Sequence of the first protein:
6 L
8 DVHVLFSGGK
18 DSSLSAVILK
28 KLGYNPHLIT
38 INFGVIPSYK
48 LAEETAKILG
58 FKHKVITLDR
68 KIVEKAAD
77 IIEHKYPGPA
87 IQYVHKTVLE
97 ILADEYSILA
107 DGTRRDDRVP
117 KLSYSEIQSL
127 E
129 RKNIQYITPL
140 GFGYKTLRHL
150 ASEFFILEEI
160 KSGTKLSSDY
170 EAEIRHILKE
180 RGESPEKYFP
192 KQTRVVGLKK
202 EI

Sequence of the second protein:
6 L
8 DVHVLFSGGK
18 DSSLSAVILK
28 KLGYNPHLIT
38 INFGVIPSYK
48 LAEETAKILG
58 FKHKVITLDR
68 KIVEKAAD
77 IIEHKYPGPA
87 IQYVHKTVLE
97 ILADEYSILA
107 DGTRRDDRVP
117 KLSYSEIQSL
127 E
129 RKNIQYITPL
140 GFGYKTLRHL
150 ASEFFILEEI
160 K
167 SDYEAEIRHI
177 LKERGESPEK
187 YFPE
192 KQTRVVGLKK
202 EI

Contacts between the two chains:
Residue I135 in the first protein contacts residue G140 in the second protein (closest heavy-atom distance 3.8 Å).
Residue R111 in the first protein contacts residue Y120 in the second protein (closest heavy-atom distance 3.1 Å).
Residue F141 in the first protein contacts residue L29 in the second protein (closest heavy-atom distance 3.9 Å).
Residue K201 in the first protein is in contact with residue L29 in the second protein (closest heavy-atom distance 4.5 Å).
Residue R114 in the first protein interacts with residue Y120 in the second protein (closest heavy-atom distance 3.5 Å).
Residue Y120 in the first protein contacts residue D112 in the second protein (closest heavy-atom distance 3.5 Å).
Residue R111 in the first protein is in contact with residue I123 in the second protein (closest heavy-atom distance 3.6 Å).
Residue D112 in the first protein contacts residue Q124 in the second protein (closest heavy-atom distance 4.5 Å).
Residue G140 in the first protein is in contact with residue T136 in the second protein (closest heavy-atom distance 3.0 Å).
Residue Q124 in the first protein is in contact with residue D112 in the second protein (closest heavy-atom distance 3.4 Å).
Residue Q133 in the first protein contacts residue T145 in the second protein (closest heavy-atom distance 2.5 Å).
Residue G140 in the first protein is in contact with residue Y134 in the second protein (closest heavy-atom distance 4.3 Å).
Residue G140 in the first protein contacts residue I135 in the second protein (closest heavy-atom distance 3.8 Å).
Residue K28 in the first protein contacts residue L29 in the second protein (closest heavy-atom distance 4.3 Å).
Residue I123 in the first protein is in contact with residue R111 in the second protein (closest heavy-atom distance 3.8 Å).
Residue Y31 in the first protein interacts with residue L149 in the second protein (closest heavy-atom distance 3.9 Å).
Residue L29 in the first protein is in contact with residue F153 in the second protein (closest heavy-atom distance 3.7 Å).
Residue P137 in the first protein is in contact with residue P137 in the second protein (closest heavy-atom distance 4.5 Å).
Residue I132 in the first protein contacts residue K144 in the second protein (closest heavy-atom distance 3.9 Å).
Residue P137 in the first protein contacts residue F141 in the second protein (closest heavy-atom distance 4.0 Å).
Residue L29 in the first protein contacts residue F141 in the second protein (closest heavy-atom distance 3.7 Å).
Residue K28 in the first protein interacts with residue K28 in the second protein (closest heavy-atom distance 3.6 Å).
Residue L29 in the first protein is in contact with residue I25 in the second protein (closest heavy-atom distance 3.7 Å).
Residue Q124 in the first protein is in contact with residue R111 in the second protein (closest heavy-atom distance 3.6 Å).
Residue F153 in the first protein is in contact with residue L29 in the second protein (closest heavy-atom distance 3.8 Å).
Residue E152 in the first protein is in contact with residue G30 in the second protein (closest heavy-atom distance 4.5 Å).
Residue F141 in the first protein is in contact with residue P137 in the second protein (closest heavy-atom distance 4.0 Å).
Residue T136 in the first protein interacts with residue G140 in the second protein (closest heavy-atom distance 3.0 Å).
Residue L29 in the first protein contacts residue L149 in the second protein (closest heavy-atom distance 3.6 Å).
Residue K28 in the first protein contacts residue F153 in the second protein (closest heavy-atom distance 4.4 Å).
Residue K201 in the first protein interacts with residue G30 in the second protein (closest heavy-atom distance 4.5 Å).
Residue D112 in the first protein is in contact with residue Y120 in the second protein (closest heavy-atom distance 3.5 Å).
Residue I135 in the first protein contacts residue T145 in the second protein (closest heavy-atom distance 3.5 Å).
Residue Y120 in the first protein is in contact with residue R111 in the second protein (closest heavy-atom distance 3.8 Å).
Residue R111 in the first protein is in contact with residue Y134 in the second protein (closest heavy-atom distance 3.1 Å).
Residue L149 in the first protein is in contact with residue L29 in the second protein (closest heavy-atom distance 3.7 Å).
Residue Y134 in the first protein is in contact with residue G140 in the second protein (closest heavy-atom distance 4.2 Å).
Residue Y134 in the first protein interacts with residue R111 in the second protein (closest heavy-atom distance 3.3 Å).
Residue T145 in the first protein interacts with residue I135 in the second protein (closest heavy-atom distance 3.6 Å).
Residue R111 in the first protein contacts residue E127 in the second protein (closest heavy-atom distance 3.0 Å).
Residue G30 in the first protein is in contact with residue K201 in the second protein (closest heavy-atom distance 4.5 Å).
Residue F141 in the first protein is in contact with residue I135 in the second protein (closest heavy-atom distance 3.7 Å).
Residue Q133 in the first protein interacts with residue K144 in the second protein (closest heavy-atom distance 3.7 Å).
Residue I25 in the first protein interacts with residue L29 in the second protein (closest heavy-atom distance 3.8 Å).
Residue T145 in the first protein is in contact with residue Q133 in the second protein (closest heavy-atom distance 2.7 Å).
Residue T145 in the first protein is in contact with residue Y31 in the second protein (closest heavy-atom distance 3.3 Å).
Residue K144 in the first protein contacts residue I132 in the second protein (closest heavy-atom distance 4.6 Å).
Residue G140 in the first protein interacts with residue G140 in the second protein (closest heavy-atom distance 4.5 Å).
Residue I135 in the first protein is in contact with residue F141 in the second protein (closest heavy-atom distance 3.8 Å).
Residue F153 in the first protein interacts with residue K28 in the second protein (closest heavy-atom distance 4.3 Å).
Residue L149 in the first protein is in contact with residue Y31 in the second protein (closest heavy-atom distance 3.7 Å).
Residue Y31 in the first protein is in contact with residue H148 in the second protein (closest heavy-atom distance 3.6 Å).
Residue Y31 in the first protein interacts with residue T145 in the second protein (closest heavy-atom distance 3.1 Å).
Residue K144 in the first protein contacts residue E127 in the second protein (closest heavy-atom distance 4.0 Å).
Residue K144 in the first protein interacts with residue Q133 in the second protein (closest heavy-atom distance 4.0 Å).
Residue E127 in the first protein interacts with residue R111 in the second protein (closest heavy-atom distance 3.1 Å).
Residue E127 in the first protein contacts residue K144 in the second protein (closest heavy-atom distance 3.6 Å).
Residue L29 in the first protein interacts with residue K201 in the second protein (closest heavy-atom distance 4.3 Å).
Residue H148 in the first protein contacts residue Y31 in the second protein (closest heavy-atom distance 3.7 Å).
Residue Y120 in the first protein interacts with residue R114 in the second protein (closest heavy-atom distance 4.3 Å).

The following describes two proteins that form a bound complex.